Sequence of the second protein:
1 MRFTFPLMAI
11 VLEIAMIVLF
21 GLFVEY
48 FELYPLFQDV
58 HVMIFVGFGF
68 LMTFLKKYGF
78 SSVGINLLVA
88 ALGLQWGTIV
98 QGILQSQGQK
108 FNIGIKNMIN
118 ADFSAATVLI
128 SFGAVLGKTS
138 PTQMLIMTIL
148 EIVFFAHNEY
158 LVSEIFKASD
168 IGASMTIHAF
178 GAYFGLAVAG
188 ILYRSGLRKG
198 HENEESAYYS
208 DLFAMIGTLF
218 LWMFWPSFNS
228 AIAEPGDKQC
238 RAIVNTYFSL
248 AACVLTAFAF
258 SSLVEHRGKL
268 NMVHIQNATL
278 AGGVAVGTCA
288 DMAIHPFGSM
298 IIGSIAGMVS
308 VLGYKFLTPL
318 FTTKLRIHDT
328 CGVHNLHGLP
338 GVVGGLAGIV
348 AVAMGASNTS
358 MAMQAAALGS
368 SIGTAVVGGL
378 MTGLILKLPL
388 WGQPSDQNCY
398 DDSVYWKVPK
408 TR

Residue-level contacts at the interface:
Residue L7 in the second protein interacts with residue I78 in the first protein (closest heavy-atom distance 3.6 Å).
Residue V150 in the second protein interacts with residue L68 in the first protein (closest heavy-atom distance 3.8 Å).
Residue L12 in the second protein is in contact with residue M71 in the first protein (closest heavy-atom distance 3.6 Å).
Residue M16 in the second protein contacts residue M71 in the first protein (closest heavy-atom distance 4.6 Å).
Residue H154 in the second protein interacts with residue V61 in the first protein (closest heavy-atom distance 3.4 Å).
Residue W93 in the second protein contacts residue I64 in the first protein (closest heavy-atom distance 4.8 Å).
Residue L387 in the second protein interacts with residue L79 in the first protein (closest heavy-atom distance 4.4 Å).
Residue A15 in the second protein interacts with residue M71 in the first protein (closest heavy-atom distance 4.3 Å).
Residue L101 in the second protein is in contact with residue I64 in the first protein (closest heavy-atom distance 3.7 Å).
Residue W93 in the second protein interacts with residue L68 in the first protein (closest heavy-atom distance 4.6 Å).
Residue L101 in the second protein interacts with residue P60 in the first protein (closest heavy-atom distance 3.9 Å).
Residue Q104 in the second protein is in contact with residue P60 in the first protein (closest heavy-atom distance 3.4 Å).
Residue W388 in the second protein is in contact with residue I75 in the first protein (closest heavy-atom distance 4.6 Å).
Residue L147 in the second protein is in contact with residue L68 in the first protein (closest heavy-atom distance 3.9 Å).
Residue T4 in the second protein is in contact with residue L79 in the first protein (closest heavy-atom distance 4.5 Å).
Residue G105 in the second protein is in contact with residue I63 in the first protein (closest heavy-atom distance 3.7 Å).
Residue I146 in the second protein interacts with residue L68 in the first protein (closest heavy-atom distance 3.7 Å).
Residue I146 in the second protein is in contact with residue M71 in the first protein (closest heavy-atom distance 3.6 Å).
Residue I100 in the second protein interacts with residue I63 in the first protein (closest heavy-atom distance 4.3 Å).
Residue I100 in the second protein interacts with residue P60 in the first protein (closest heavy-atom distance 3.2 Å).
Residue V11 in the second protein interacts with residue I78 in the first protein (closest heavy-atom distance 4.7 Å).
Residue I100 in the second protein interacts with residue I64 in the first protein (closest heavy-atom distance 3.9 Å).
Residue G105 in the second protein contacts residue P60 in the first protein (closest heavy-atom distance 3.9 Å).
Residue H154 in the second protein interacts with residue I64 in the first protein (closest heavy-atom distance 3.5 Å).
Residue W93 in the second protein is in contact with residue M71 in the first protein (closest heavy-atom distance 4.6 Å).
Residue W93 in the second protein is in contact with residue I67 in the first protein (closest heavy-atom distance 3.7 Å).
Residue F23 in the second protein is in contact with residue I63 in the first protein (closest heavy-atom distance 4.1 Å).
Residue M1 in the second protein contacts residue R86 in the first protein (closest heavy-atom distance 3.4 Å).
Residue L19 in the second protein contacts residue I67 in the first protein (closest heavy-atom distance 3.7 Å).
Residue V11 in the second protein is in contact with residue I74 in the first protein (closest heavy-atom distance 4.2 Å).
Residue M1 in the second protein is in contact with residue S82 in the first protein (closest heavy-atom distance 4.3 Å).
Residue M8 in the second protein contacts residue I75 in the first protein (closest heavy-atom distance 4.0 Å).
Residue V97 in the second protein interacts with residue I64 in the first protein (closest heavy-atom distance 3.7 Å).
Residue V150 in the second protein is in contact with residue I64 in the first protein (closest heavy-atom distance 3.7 Å).
Residue L101 in the second protein contacts residue V61 in the first protein (closest heavy-atom distance 4.4 Å).
Residue W388 in the second protein is in contact with residue L79 in the first protein (closest heavy-atom distance 3.8 Å).
Residue Q104 in the second protein interacts with residue A59 in the first protein (closest heavy-atom distance 4.6 Å).
Residue F23 in the second protein interacts with residue I67 in the first protein (closest heavy-atom distance 4.3 Å).
Residue I96 in the second protein is in contact with residue I67 in the first protein (closest heavy-atom distance 4.9 Å).
Residue V11 in the second protein is in contact with residue I75 in the first protein (closest heavy-atom distance 3.7 Å).
Residue M1 in the second protein is in contact with residue L79 in the first protein (closest heavy-atom distance 3.9 Å).

Sequence of the first protein:
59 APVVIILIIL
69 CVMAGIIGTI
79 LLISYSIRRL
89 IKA

These two protein chains interact to form a complex.